Sequence of protein 2:
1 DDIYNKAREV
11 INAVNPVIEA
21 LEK

Sequence of protein 1:
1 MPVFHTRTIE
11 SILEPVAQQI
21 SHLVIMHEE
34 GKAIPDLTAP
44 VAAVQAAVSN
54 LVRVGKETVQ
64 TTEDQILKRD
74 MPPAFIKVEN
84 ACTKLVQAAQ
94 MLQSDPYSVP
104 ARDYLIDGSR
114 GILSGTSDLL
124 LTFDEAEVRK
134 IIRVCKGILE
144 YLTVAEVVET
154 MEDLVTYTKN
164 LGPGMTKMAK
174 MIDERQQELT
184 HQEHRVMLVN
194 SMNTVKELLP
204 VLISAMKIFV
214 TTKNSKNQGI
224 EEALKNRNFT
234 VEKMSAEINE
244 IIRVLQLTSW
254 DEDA

These two protein chains interact to form a complex.

Residue-level contacts at the interface:
Residue P38 in protein 1 is in contact with residue A20 in protein 2 (closest heavy-atom distance 4.2 Å).
Residue L40 in protein 1 contacts residue V17 in protein 2 (closest heavy-atom distance 4.1 Å).
Residue L123 in protein 1 contacts residue Y4 in protein 2 (closest heavy-atom distance 3.5 Å).
Residue V47 in protein 1 contacts residue V17 in protein 2 (closest heavy-atom distance 4.2 Å).
Residue S112 in protein 1 is in contact with residue V14 in protein 2 (closest heavy-atom distance 3.9 Å).
Residue L108 in protein 1 contacts residue L21 in protein 2 (closest heavy-atom distance 3.9 Å).
Residue I109 in protein 1 is in contact with residue L21 in protein 2 (closest heavy-atom distance 3.9 Å).
Residue S112 in protein 1 is in contact with residue V17 in protein 2 (closest heavy-atom distance 3.8 Å).
Residue M74 in protein 1 interacts with residue I3 in protein 2 (closest heavy-atom distance 3.8 Å).
Residue L108 in protein 1 interacts with residue V17 in protein 2 (closest heavy-atom distance 4.1 Å).
Residue I12 in protein 1 is in contact with residue R8 in protein 2 (closest heavy-atom distance 3.6 Å).
Residue L54 in protein 1 is in contact with residue V10 in protein 2 (closest heavy-atom distance 3.9 Å).
Residue T8 in protein 1 interacts with residue Y4 in protein 2 (closest heavy-atom distance 3.8 Å).
Residue M26 in protein 1 contacts residue L21 in protein 2 (closest heavy-atom distance 3.8 Å).
Residue T119 in protein 1 contacts residue V10 in protein 2 (closest heavy-atom distance 3.6 Å).
Residue L54 in protein 1 interacts with residue A7 in protein 2 (closest heavy-atom distance 3.5 Å).
Residue E130 in protein 1 is in contact with residue Y4 in protein 2 (closest heavy-atom distance 4.2 Å).
Residue L116 in protein 1 contacts residue V14 in protein 2 (closest heavy-atom distance 4.0 Å).
Residue A50 in protein 1 contacts residue E9 in protein 2 (closest heavy-atom distance 4.1 Å).
Residue L116 in protein 1 is in contact with residue I11 in protein 2 (closest heavy-atom distance 4.0 Å).
Residue Q19 in protein 1 contacts residue I11 in protein 2 (closest heavy-atom distance 3.5 Å).
Residue M26 in protein 1 interacts with residue I18 in protein 2 (closest heavy-atom distance 4.2 Å).
Residue P43 in protein 1 is in contact with residue A13 in protein 2 (closest heavy-atom distance 4.1 Å).
Residue L54 in protein 1 interacts with residue K6 in protein 2 (closest heavy-atom distance 3.9 Å).
Residue I115 in protein 1 is in contact with residue V10 in protein 2 (closest heavy-atom distance 3.5 Å).
Residue G58 in protein 1 interacts with residue I3 in protein 2 (closest heavy-atom distance 3.9 Å).
Residue L88 in protein 1 contacts residue V17 in protein 2 (closest heavy-atom distance 4.2 Å).
Residue K35 in protein 1 interacts with residue K23 in protein 2 (closest heavy-atom distance 3.6 Å).
Residue S11 in protein 1 interacts with residue R8 in protein 2 (closest heavy-atom distance 3.6 Å).
Residue V16 in protein 1 contacts residue I11 in protein 2 (closest heavy-atom distance 3.9 Å).
Residue Q19 in protein 1 interacts with residue I18 in protein 2 (closest heavy-atom distance 3.5 Å).
Residue P43 in protein 1 is in contact with residue P16 in protein 2 (closest heavy-atom distance 4.2 Å).
Residue V47 in protein 1 interacts with residue A13 in protein 2 (closest heavy-atom distance 3.4 Å).
Residue I12 in protein 1 is in contact with residue Y4 in protein 2 (closest heavy-atom distance 3.8 Å).
Residue V51 in protein 1 is in contact with residue V10 in protein 2 (closest heavy-atom distance 3.9 Å).
Residue A50 in protein 1 is in contact with residue V10 in protein 2 (closest heavy-atom distance 3.4 Å).
Residue A50 in protein 1 interacts with residue A13 in protein 2 (closest heavy-atom distance 4.2 Å).
Residue T119 in protein 1 is in contact with residue I11 in protein 2 (closest heavy-atom distance 3.7 Å).
Residue I115 in protein 1 contacts residue V14 in protein 2 (closest heavy-atom distance 3.7 Å).
Residue F126 in protein 1 contacts residue I3 in protein 2 (closest heavy-atom distance 3.7 Å).
Residue I12 in protein 1 is in contact with residue I11 in protein 2 (closest heavy-atom distance 3.7 Å).
Residue L40 in protein 1 is in contact with residue A20 in protein 2 (closest heavy-atom distance 3.8 Å).
Residue T61 in protein 1 interacts with residue I3 in protein 2 (closest heavy-atom distance 3.4 Å).
Residue L54 in protein 1 contacts residue I3 in protein 2 (closest heavy-atom distance 3.8 Å).
Residue F126 in protein 1 is in contact with residue Y4 in protein 2 (closest heavy-atom distance 3.4 Å).
Residue D127 in protein 1 interacts with residue Y4 in protein 2 (closest heavy-atom distance 2.9 Å).
Residue N53 in protein 1 contacts residue K6 in protein 2 (closest heavy-atom distance 3.9 Å).
Residue V57 in protein 1 interacts with residue D2 in protein 2 (closest heavy-atom distance 3.7 Å).
Residue V47 in protein 1 interacts with residue V14 in protein 2 (closest heavy-atom distance 4.1 Å).
Residue I9 in protein 1 interacts with residue Y4 in protein 2 (closest heavy-atom distance 3.9 Å).
Residue V57 in protein 1 contacts residue K6 in protein 2 (closest heavy-atom distance 3.9 Å).
Residue H22 in protein 1 interacts with residue E22 in protein 2 (closest heavy-atom distance 3.1 Å).
Residue V57 in protein 1 contacts residue I3 in protein 2 (closest heavy-atom distance 3.8 Å).
Residue L23 in protein 1 contacts residue I18 in protein 2 (closest heavy-atom distance 3.5 Å).
Residue M26 in protein 1 is in contact with residue E22 in protein 2 (closest heavy-atom distance 3.7 Å).
Residue L123 in protein 1 contacts residue A7 in protein 2 (closest heavy-atom distance 3.8 Å).
Residue Q19 in protein 1 contacts residue N15 in protein 2 (closest heavy-atom distance 2.8 Å).
Residue L123 in protein 1 contacts residue I3 in protein 2 (closest heavy-atom distance 3.9 Å).
Residue R105 in protein 1 interacts with residue L21 in protein 2 (closest heavy-atom distance 4.2 Å).
Residue A46 in protein 1 contacts residue A13 in protein 2 (closest heavy-atom distance 4.1 Å).